Contacts between the two chains:
Residue L13 in the first protein interacts with residue I9 in the second protein (closest heavy-atom distance 3.8 Å).
Residue M33 in the first protein interacts with residue S6 in the second protein (closest heavy-atom distance 3.7 Å).
Residue Y36 in the first protein interacts with residue D11 in the second protein (closest heavy-atom distance 4.9 Å).
Residue L13 in the first protein contacts residue L20 in the second protein (closest heavy-atom distance 4.5 Å).
Residue Q41 in the first protein interacts with residue D11 in the second protein (closest heavy-atom distance 2.7 Å).
Residue D40 in the first protein contacts residue K13 in the second protein (closest heavy-atom distance 4.9 Å).
Residue Q41 in the first protein is in contact with residue L16 in the second protein (closest heavy-atom distance 5.0 Å).
Residue D34 in the first protein is in contact with residue S7 in the second protein (closest heavy-atom distance 4.6 Å).
Residue L28 in the first protein contacts residue S7 in the second protein (closest heavy-atom distance 2.6 Å).
Residue L28 in the first protein contacts residue I9 in the second protein (closest heavy-atom distance 4.0 Å).
Residue L29 in the first protein contacts residue L20 in the second protein (closest heavy-atom distance 3.7 Å).
Residue L29 in the first protein interacts with residue S7 in the second protein (closest heavy-atom distance 4.8 Å).
Residue T31 in the first protein interacts with residue S7 in the second protein (closest heavy-atom distance 3.0 Å).
Residue Y5 in the first protein is in contact with residue A18 in the second protein (closest heavy-atom distance 3.4 Å).
Residue Y36 in the first protein is in contact with residue Y10 in the second protein (closest heavy-atom distance 3.6 Å).
Residue Y36 in the first protein is in contact with residue N14 in the second protein (closest heavy-atom distance 3.1 Å).
Residue T37 in the first protein is in contact with residue D11 in the second protein (closest heavy-atom distance 3.3 Å).
Residue T37 in the first protein contacts residue I9 in the second protein (closest heavy-atom distance 3.6 Å).
Residue L13 in the first protein interacts with residue A18 in the second protein (closest heavy-atom distance 4.0 Å).
Residue T37 in the first protein contacts residue N12 in the second protein (closest heavy-atom distance 3.3 Å).
Residue M9 in the first protein is in contact with residue I17 in the second protein (closest heavy-atom distance 4.2 Å).
Residue V16 in the first protein is in contact with residue I9 in the second protein (closest heavy-atom distance 4.7 Å).
Residue M33 in the first protein is in contact with residue I9 in the second protein (closest heavy-atom distance 5.0 Å).
Residue Y5 in the first protein interacts with residue L20 in the second protein (closest heavy-atom distance 3.8 Å).
Residue L13 in the first protein contacts residue I17 in the second protein (closest heavy-atom distance 4.9 Å).
Residue Q41 in the first protein is in contact with residue I17 in the second protein (closest heavy-atom distance 3.2 Å).
Residue L28 in the first protein interacts with residue L20 in the second protein (closest heavy-atom distance 3.6 Å).
Residue T37 in the first protein interacts with residue Y10 in the second protein (closest heavy-atom distance 2.8 Å).
Residue I79 in the first protein contacts residue N12 in the second protein (closest heavy-atom distance 4.7 Å).
Residue D34 in the first protein is in contact with residue K8 in the second protein (closest heavy-atom distance 3.3 Å).
Residue L28 in the first protein contacts residue G21 in the second protein (closest heavy-atom distance 4.4 Å).
Residue D40 in the first protein contacts residue N12 in the second protein (closest heavy-atom distance 3.7 Å).
Residue V39 in the first protein contacts residue I17 in the second protein (closest heavy-atom distance 3.9 Å).
Residue F93 in the first protein contacts residue L20 in the second protein (closest heavy-atom distance 4.1 Å).
Residue V39 in the first protein contacts residue N12 in the second protein (closest heavy-atom distance 3.0 Å).
Residue V39 in the first protein contacts residue D11 in the second protein (closest heavy-atom distance 3.4 Å).
Residue M33 in the first protein is in contact with residue K8 in the second protein (closest heavy-atom distance 3.6 Å).
Residue Q41 in the first protein is in contact with residue N12 in the second protein (closest heavy-atom distance 4.5 Å).
Residue V35 in the first protein is in contact with residue K8 in the second protein (closest heavy-atom distance 3.0 Å).
Residue T37 in the first protein interacts with residue I17 in the second protein (closest heavy-atom distance 4.3 Å).
Residue M33 in the first protein is in contact with residue S7 in the second protein (closest heavy-atom distance 3.0 Å).
Residue D34 in the first protein is in contact with residue S6 in the second protein (closest heavy-atom distance 4.5 Å).
Residue P6 in the first protein interacts with residue I17 in the second protein (closest heavy-atom distance 3.4 Å).
Residue Y5 in the first protein contacts residue I17 in the second protein (closest heavy-atom distance 3.7 Å).
Residue I17 in the first protein contacts residue L20 in the second protein (closest heavy-atom distance 4.2 Å).
Residue N38 in the first protein contacts residue N12 in the second protein (closest heavy-atom distance 3.6 Å).
Residue V35 in the first protein is in contact with residue Y10 in the second protein (closest heavy-atom distance 2.9 Å).
Residue V35 in the first protein contacts residue I9 in the second protein (closest heavy-atom distance 3.4 Å).
Residue G32 in the first protein contacts residue S6 in the second protein (closest heavy-atom distance 3.6 Å).
Residue G32 in the first protein is in contact with residue S7 in the second protein (closest heavy-atom distance 3.4 Å).
Residue D34 in the first protein is in contact with residue Y10 in the second protein (closest heavy-atom distance 4.1 Å).

This data describes a binding interaction between two proteins.

Sequence of the second protein:
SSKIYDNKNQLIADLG

Sequence of the first protein:
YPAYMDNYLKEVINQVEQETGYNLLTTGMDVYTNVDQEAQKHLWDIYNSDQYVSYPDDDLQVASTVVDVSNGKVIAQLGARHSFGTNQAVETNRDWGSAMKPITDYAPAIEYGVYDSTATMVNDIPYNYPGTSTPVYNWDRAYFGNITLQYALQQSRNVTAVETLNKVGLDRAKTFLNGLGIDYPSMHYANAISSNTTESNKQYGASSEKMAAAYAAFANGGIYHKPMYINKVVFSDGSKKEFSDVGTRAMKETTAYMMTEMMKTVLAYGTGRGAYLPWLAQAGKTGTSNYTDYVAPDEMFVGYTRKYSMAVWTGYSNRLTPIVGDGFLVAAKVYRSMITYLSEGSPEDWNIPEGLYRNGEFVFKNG